These two protein chains interact to form a complex.

Sequence of chain B:
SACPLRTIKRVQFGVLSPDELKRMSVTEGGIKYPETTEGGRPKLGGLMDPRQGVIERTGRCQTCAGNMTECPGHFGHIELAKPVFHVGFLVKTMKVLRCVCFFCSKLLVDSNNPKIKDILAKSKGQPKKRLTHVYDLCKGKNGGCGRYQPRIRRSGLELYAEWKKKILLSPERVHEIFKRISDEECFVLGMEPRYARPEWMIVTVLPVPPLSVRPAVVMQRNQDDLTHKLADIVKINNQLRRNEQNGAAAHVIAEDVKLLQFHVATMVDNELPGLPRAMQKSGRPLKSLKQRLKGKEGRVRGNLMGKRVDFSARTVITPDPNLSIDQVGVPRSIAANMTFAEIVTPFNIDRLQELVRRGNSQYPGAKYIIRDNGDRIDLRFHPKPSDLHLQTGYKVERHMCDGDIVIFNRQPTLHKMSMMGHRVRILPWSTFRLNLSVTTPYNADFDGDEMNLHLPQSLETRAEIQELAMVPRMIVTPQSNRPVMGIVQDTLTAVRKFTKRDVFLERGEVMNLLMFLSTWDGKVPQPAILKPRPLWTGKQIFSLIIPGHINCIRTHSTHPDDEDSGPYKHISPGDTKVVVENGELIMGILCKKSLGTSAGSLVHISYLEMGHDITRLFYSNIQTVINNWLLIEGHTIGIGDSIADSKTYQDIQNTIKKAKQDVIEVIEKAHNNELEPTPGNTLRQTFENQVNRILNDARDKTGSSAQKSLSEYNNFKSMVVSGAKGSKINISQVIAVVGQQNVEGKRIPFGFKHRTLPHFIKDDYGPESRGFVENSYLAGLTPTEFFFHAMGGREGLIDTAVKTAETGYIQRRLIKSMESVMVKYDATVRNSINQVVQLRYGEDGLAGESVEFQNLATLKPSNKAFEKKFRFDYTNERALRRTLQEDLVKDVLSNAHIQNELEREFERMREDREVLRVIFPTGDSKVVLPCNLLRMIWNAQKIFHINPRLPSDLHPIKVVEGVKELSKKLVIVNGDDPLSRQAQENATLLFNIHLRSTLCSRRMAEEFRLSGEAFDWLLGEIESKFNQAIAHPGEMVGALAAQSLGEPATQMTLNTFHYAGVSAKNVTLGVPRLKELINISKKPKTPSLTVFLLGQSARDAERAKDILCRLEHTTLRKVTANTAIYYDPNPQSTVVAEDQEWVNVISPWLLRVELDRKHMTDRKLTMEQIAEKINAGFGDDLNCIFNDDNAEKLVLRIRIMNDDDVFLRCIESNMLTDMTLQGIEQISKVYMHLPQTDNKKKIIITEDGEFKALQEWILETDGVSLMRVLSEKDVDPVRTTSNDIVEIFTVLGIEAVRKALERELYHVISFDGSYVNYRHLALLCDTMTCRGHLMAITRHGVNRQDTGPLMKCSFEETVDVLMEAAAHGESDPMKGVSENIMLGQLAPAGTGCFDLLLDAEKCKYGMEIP

Sequence of chain A:
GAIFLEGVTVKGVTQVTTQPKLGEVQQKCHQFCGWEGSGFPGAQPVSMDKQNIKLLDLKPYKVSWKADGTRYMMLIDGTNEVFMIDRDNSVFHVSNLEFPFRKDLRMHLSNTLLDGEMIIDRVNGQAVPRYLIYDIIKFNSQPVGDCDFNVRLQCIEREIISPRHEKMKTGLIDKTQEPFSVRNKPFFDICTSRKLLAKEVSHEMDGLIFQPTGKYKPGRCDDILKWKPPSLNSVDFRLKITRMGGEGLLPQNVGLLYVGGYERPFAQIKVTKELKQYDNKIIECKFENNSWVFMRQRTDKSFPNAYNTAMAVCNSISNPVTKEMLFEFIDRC

Residue-level contacts at the interface:
Residue I427 in chain B is in contact with residue R496 in chain A (closest heavy-atom distance 3.5 Å).
Residue S436 in chain B contacts residue Y494 in chain A (closest heavy-atom distance 3.5 Å).
Residue K434 in chain B interacts with residue Y494 in chain A (closest heavy-atom distance 3.1 Å).
Residue R421 in chain B contacts residue R496 in chain A (closest heavy-atom distance 3.2 Å).
Residue P435 in chain B interacts with residue M543 in chain A (closest heavy-atom distance 4.8 Å).
Residue S436 in chain B interacts with residue M543 in chain A (closest heavy-atom distance 4.2 Å).
Residue K434 in chain B is in contact with residue G493 in chain A (closest heavy-atom distance 3.6 Å).
Residue S436 in chain B interacts with residue Y539 in chain A (closest heavy-atom distance 2.9 Å).
Residue K434 in chain B interacts with residue E495 in chain A (closest heavy-atom distance 4.7 Å).
Residue D425 in chain B interacts with residue R496 in chain A (closest heavy-atom distance 4.0 Å).
Residue D437 in chain B is in contact with residue Y494 in chain A (closest heavy-atom distance 3.8 Å).
Residue R421 in chain B interacts with residue Y494 in chain A (closest heavy-atom distance 4.7 Å).
Residue K434 in chain B contacts residue Y539 in chain A (closest heavy-atom distance 3.3 Å).
Residue S436 in chain B interacts with residue F498 in chain A (closest heavy-atom distance 4.7 Å).
Residue R426 in chain B is in contact with residue R496 in chain A (closest heavy-atom distance 4.2 Å).
Residue P435 in chain B contacts residue Y539 in chain A (closest heavy-atom distance 3.1 Å).